Interface contacts:
Residue E137 in the second protein interacts with residue Y163 in the first protein (closest heavy-atom distance 2.2 Å).
Residue L138 in the second protein contacts residue Y163 in the first protein (closest heavy-atom distance 3.5 Å).
Residue H141 in the second protein is in contact with residue P50 in the first protein (closest heavy-atom distance 3.1 Å).
Residue D102 in the second protein contacts residue N3 in the first protein (closest heavy-atom distance 3.7 Å).
Residue F93 in the second protein is in contact with residue K171 in the first protein (closest heavy-atom distance 3.6 Å).
Residue W84 in the second protein is in contact with residue F5 in the first protein (closest heavy-atom distance 3.7 Å).
Residue N143 in the second protein contacts residue T220 in the first protein (closest heavy-atom distance 3.6 Å).
Residue Q147 in the second protein is in contact with residue T220 in the first protein (closest heavy-atom distance 2.6 Å).
Residue I171 in the second protein interacts with residue A75 in the first protein (closest heavy-atom distance 3.7 Å).
Residue Q94 in the second protein is in contact with residue R14 in the first protein (closest heavy-atom distance 3.3 Å).
Residue L145 in the second protein interacts with residue V51 in the first protein (closest heavy-atom distance 3.8 Å).
Residue L88 in the second protein interacts with residue R14 in the first protein (closest heavy-atom distance 3.2 Å).
Residue A98 in the second protein interacts with residue T6 in the first protein (closest heavy-atom distance 3.8 Å).
Residue P136 in the second protein is in contact with residue Y167 in the first protein (closest heavy-atom distance 3.8 Å).
Residue W140 in the second protein contacts residue W166 in the first protein (closest heavy-atom distance 3.8 Å).
Residue F80 in the second protein is in contact with residue F5 in the first protein (closest heavy-atom distance 3.5 Å).
Residue W177 in the second protein contacts residue S82 in the first protein (closest heavy-atom distance 3.2 Å).
Residue R103 in the second protein is in contact with residue Q219 in the first protein (closest heavy-atom distance 3.3 Å).
Residue N143 in the second protein contacts residue Q219 in the first protein (closest heavy-atom distance 3.0 Å).
Residue L95 in the second protein contacts residue V177 in the first protein (closest heavy-atom distance 3.8 Å).
Residue L180 in the second protein interacts with residue Y79 in the first protein (closest heavy-atom distance 3.3 Å).
Residue G144 in the second protein interacts with residue G218 in the first protein (closest heavy-atom distance 3.2 Å).
Residue F96 in the second protein contacts residue K171 in the first protein (closest heavy-atom distance 3.6 Å).
Residue E137 in the second protein is in contact with residue Y167 in the first protein (closest heavy-atom distance 3.5 Å).
Residue Q147 in the second protein contacts residue H215 in the first protein (closest heavy-atom distance 3.1 Å).
Residue A98 in the second protein contacts residue F5 in the first protein (closest heavy-atom distance 3.3 Å).
Residue F149 in the second protein contacts residue N57 in the first protein (closest heavy-atom distance 3.7 Å).
Residue R103 in the second protein is in contact with residue T43 in the first protein (closest heavy-atom distance 3.7 Å).
Residue H141 in the second protein contacts residue Y163 in the first protein (closest heavy-atom distance 3.2 Å).
Residue W140 in the second protein contacts residue A46 in the first protein (closest heavy-atom distance 3.7 Å).
Residue W140 in the second protein interacts with residue Y163 in the first protein (closest heavy-atom distance 3.5 Å).
Residue H141 in the second protein contacts residue M49 in the first protein (closest heavy-atom distance 3.6 Å).
Residue L145 in the second protein contacts residue M55 in the first protein (closest heavy-atom distance 3.5 Å).
Residue Q110 in the second protein is in contact with residue F221 in the first protein (closest heavy-atom distance 3.6 Å).
Residue G144 in the second protein contacts residue P216 in the first protein (closest heavy-atom distance 3.7 Å).
Residue D102 in the second protein contacts residue Y4 in the first protein (closest heavy-atom distance 3.6 Å).
Residue V173 in the second protein interacts with residue A75 in the first protein (closest heavy-atom distance 3.4 Å).
Residue G144 in the second protein is in contact with residue Q219 in the first protein (closest heavy-atom distance 3.7 Å).
Residue W140 in the second protein is in contact with residue T43 in the first protein (closest heavy-atom distance 3.0 Å).
Residue V99 in the second protein contacts residue L174 in the first protein (closest heavy-atom distance 3.7 Å).
Residue F148 in the second protein is in contact with residue P216 in the first protein (closest heavy-atom distance 3.0 Å).
Residue Q147 in the second protein interacts with residue G218 in the first protein (closest heavy-atom distance 3.5 Å).
Residue G144 in the second protein is in contact with residue Q217 in the first protein (closest heavy-atom distance 3.6 Å).
Residue Q147 in the second protein interacts with residue P216 in the first protein (closest heavy-atom distance 3.2 Å).
Residue W140 in the second protein contacts residue Q219 in the first protein (closest heavy-atom distance 2.5 Å).
Residue V92 in the second protein is in contact with residue A175 in the first protein (closest heavy-atom distance 3.5 Å).
Residue D102 in the second protein is in contact with residue F5 in the first protein (closest heavy-atom distance 3.1 Å).
Residue V99 in the second protein interacts with residue T6 in the first protein (closest heavy-atom distance 3.8 Å).
Residue W177 in the second protein contacts residue Y79 in the first protein (closest heavy-atom distance 3.5 Å).
Residue M121 in the second protein is in contact with residue M55 in the first protein (closest heavy-atom distance 3.7 Å).
Residue N143 in the second protein is in contact with residue F221 in the first protein (closest heavy-atom distance 3.8 Å).
Residue F152 in the second protein interacts with residue P216 in the first protein (closest heavy-atom distance 3.4 Å).
Residue Q147 in the second protein interacts with residue F214 in the first protein (closest heavy-atom distance 3.3 Å).
Residue A98 in the second protein interacts with residue T9 in the first protein (closest heavy-atom distance 3.5 Å).
Residue F96 in the second protein is in contact with residue Y167 in the first protein (closest heavy-atom distance 3.2 Å).
Residue L101 in the second protein is in contact with residue F5 in the first protein (closest heavy-atom distance 3.7 Å).
Residue L176 in the second protein contacts residue Y79 in the first protein (closest heavy-atom distance 3.5 Å).
Residue D102 in the second protein interacts with residue T6 in the first protein (closest heavy-atom distance 2.5 Å).
Residue R103 in the second protein is in contact with residue F221 in the first protein (closest heavy-atom distance 3.4 Å).
Residue Y114 in the second protein interacts with residue P58 in the first protein (closest heavy-atom distance 3.6 Å).

The following describes two proteins that form a bound complex.

Sequence of the first protein:
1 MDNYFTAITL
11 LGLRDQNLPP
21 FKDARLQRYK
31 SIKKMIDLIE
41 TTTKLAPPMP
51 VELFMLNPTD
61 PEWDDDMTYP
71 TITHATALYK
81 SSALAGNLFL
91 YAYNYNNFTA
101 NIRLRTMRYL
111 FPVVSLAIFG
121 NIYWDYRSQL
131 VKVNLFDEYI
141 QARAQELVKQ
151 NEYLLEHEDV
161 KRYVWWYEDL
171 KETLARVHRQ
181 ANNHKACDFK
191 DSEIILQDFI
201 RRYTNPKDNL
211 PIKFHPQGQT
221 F

Sequence of the second protein:
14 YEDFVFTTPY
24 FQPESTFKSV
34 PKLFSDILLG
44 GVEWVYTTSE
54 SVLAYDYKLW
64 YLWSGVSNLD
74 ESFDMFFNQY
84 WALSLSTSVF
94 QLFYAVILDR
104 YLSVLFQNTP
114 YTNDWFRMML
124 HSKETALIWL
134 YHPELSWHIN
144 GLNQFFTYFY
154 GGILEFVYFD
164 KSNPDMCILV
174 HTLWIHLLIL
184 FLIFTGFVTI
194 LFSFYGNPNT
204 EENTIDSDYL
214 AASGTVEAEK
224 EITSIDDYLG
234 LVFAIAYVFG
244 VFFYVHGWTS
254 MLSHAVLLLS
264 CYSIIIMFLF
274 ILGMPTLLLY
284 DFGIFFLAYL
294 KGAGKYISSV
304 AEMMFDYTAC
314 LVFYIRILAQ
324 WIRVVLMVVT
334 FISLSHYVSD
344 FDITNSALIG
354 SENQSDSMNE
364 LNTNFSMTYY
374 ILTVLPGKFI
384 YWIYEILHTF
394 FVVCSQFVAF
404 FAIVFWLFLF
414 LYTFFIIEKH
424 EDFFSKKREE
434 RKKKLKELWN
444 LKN